This data describes a binding interaction between two proteins.

Sequence of the first protein:
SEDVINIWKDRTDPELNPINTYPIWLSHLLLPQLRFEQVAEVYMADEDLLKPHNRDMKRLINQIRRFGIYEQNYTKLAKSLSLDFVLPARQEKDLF

Contacts between the two chains:
Residue E114 in the second protein is in contact with residue W47 in the first protein (closest heavy-atom distance 3.0 Å).
Residue Y104 in the second protein is in contact with residue L55 in the first protein (closest heavy-atom distance 3.7 Å).
Residue C128 in the second protein contacts residue L68 in the first protein (closest heavy-atom distance 4.1 Å).
Residue A46 in the second protein contacts residue K48 in the first protein (closest heavy-atom distance 3.0 Å).
Residue V82 in the second protein is in contact with residue V43 in the first protein (closest heavy-atom distance 4.4 Å).
Residue I144 in the second protein is in contact with residue I58 in the first protein (closest heavy-atom distance 3.7 Å).
Residue Y104 in the second protein interacts with residue I44 in the first protein (closest heavy-atom distance 3.5 Å).
Residue H94 in the second protein is in contact with residue K132 in the first protein (closest heavy-atom distance 3.4 Å).
Residue P73 in the second protein contacts residue I46 in the first protein (closest heavy-atom distance 4.3 Å).
Residue N129 in the second protein interacts with residue Q72 in the first protein (closest heavy-atom distance 2.5 Å).
Residue D146 in the second protein contacts residue L55 in the first protein (closest heavy-atom distance 3.6 Å).
Residue K148 in the second protein contacts residue E54 in the first protein (closest heavy-atom distance 4.2 Å).
Residue I52 in the second protein interacts with residue I46 in the first protein (closest heavy-atom distance 3.6 Å).
Residue H47 in the second protein is in contact with residue W47 in the first protein (closest heavy-atom distance 3.4 Å).
Residue K81 in the second protein is in contact with residue V43 in the first protein (closest heavy-atom distance 3.0 Å).
Residue E125 in the second protein contacts residue W64 in the first protein (closest heavy-atom distance 3.0 Å).
Residue Y106 in the second protein is in contact with residue W64 in the first protein (closest heavy-atom distance 3.5 Å).
Residue H47 in the second protein is in contact with residue K48 in the first protein (closest heavy-atom distance 3.9 Å).
Residue S126 in the second protein contacts residue R94 in the first protein (closest heavy-atom distance 3.5 Å).
Residue I111 in the second protein interacts with residue W47 in the first protein (closest heavy-atom distance 3.5 Å).
Residue Y106 in the second protein contacts residue Y61 in the first protein (closest heavy-atom distance 4.0 Å).
Residue R49 in the second protein interacts with residue D42 in the first protein (closest heavy-atom distance 3.6 Å).
Residue R103 in the second protein is in contact with residue Y61 in the first protein (closest heavy-atom distance 3.6 Å).
Residue I144 in the second protein interacts with residue L69 in the first protein (closest heavy-atom distance 3.8 Å).
Residue Y91 in the second protein contacts residue L134 in the first protein (closest heavy-atom distance 3.8 Å).
Residue R103 in the second protein interacts with residue N56 in the first protein (closest heavy-atom distance 3.2 Å).
Residue N129 in the second protein is in contact with residue L68 in the first protein (closest heavy-atom distance 3.3 Å).
Residue R49 in the second protein contacts residue I46 in the first protein (closest heavy-atom distance 3.1 Å).
Residue E147 in the second protein contacts residue L55 in the first protein (closest heavy-atom distance 3.9 Å).
Residue P151 in the second protein is in contact with residue E41 in the first protein (closest heavy-atom distance 4.4 Å).
Residue R103 in the second protein interacts with residue L55 in the first protein (closest heavy-atom distance 3.5 Å).
Residue I111 in the second protein is in contact with residue I46 in the first protein (closest heavy-atom distance 3.4 Å).
Residue E114 in the second protein contacts residue R50 in the first protein (closest heavy-atom distance 2.9 Å).
Residue H94 in the second protein contacts residue L134 in the first protein (closest heavy-atom distance 4.2 Å).
Residue Y106 in the second protein is in contact with residue L65 in the first protein (closest heavy-atom distance 4.0 Å).
Residue R103 in the second protein is in contact with residue I58 in the first protein (closest heavy-atom distance 3.2 Å).
Residue K81 in the second protein contacts residue D42 in the first protein (closest heavy-atom distance 4.5 Å).
Residue V102 in the second protein contacts residue L68 in the first protein (closest heavy-atom distance 4.3 Å).
Residue I108 in the second protein is in contact with residue I44 in the first protein (closest heavy-atom distance 3.5 Å).
Residue R49 in the second protein contacts residue N45 in the first protein (closest heavy-atom distance 3.3 Å).
Residue I115 in the second protein contacts residue W47 in the first protein (closest heavy-atom distance 4.0 Å).
Residue I132 in the second protein interacts with residue L68 in the first protein (closest heavy-atom distance 3.9 Å).
Residue E107 in the second protein interacts with residue E54 in the first protein (closest heavy-atom distance 4.1 Å).
Residue K148 in the second protein contacts residue L55 in the first protein (closest heavy-atom distance 3.7 Å).
Residue V142 in the second protein is in contact with residue L69 in the first protein (closest heavy-atom distance 3.7 Å).
Residue C128 in the second protein interacts with residue W64 in the first protein (closest heavy-atom distance 3.6 Å).
Residue I48 in the second protein interacts with residue K48 in the first protein (closest heavy-atom distance 3.6 Å).
Residue I48 in the second protein contacts residue I46 in the first protein (closest heavy-atom distance 3.4 Å).
Residue T123 in the second protein is in contact with residue R94 in the first protein (closest heavy-atom distance 4.0 Å).
Residue E107 in the second protein is in contact with residue I44 in the first protein (closest heavy-atom distance 3.2 Å).
Residue V102 in the second protein is in contact with residue L65 in the first protein (closest heavy-atom distance 3.6 Å).
Residue L124 in the second protein interacts with residue W64 in the first protein (closest heavy-atom distance 3.5 Å).
Residue E125 in the second protein interacts with residue R94 in the first protein (closest heavy-atom distance 3.3 Å).
Residue R49 in the second protein is in contact with residue S40 in the first protein (closest heavy-atom distance 2.9 Å).
Residue R49 in the second protein is in contact with residue K48 in the first protein (closest heavy-atom distance 4.1 Å).
Residue V102 in the second protein is in contact with residue L69 in the first protein (closest heavy-atom distance 3.6 Å).
Residue I132 in the second protein is in contact with residue Q72 in the first protein (closest heavy-atom distance 3.7 Å).
Residue E107 in the second protein contacts residue P53 in the first protein (closest heavy-atom distance 3.0 Å).
Residue I111 in the second protein interacts with residue I44 in the first protein (closest heavy-atom distance 4.0 Å).
Residue Y104 in the second protein is in contact with residue V43 in the first protein (closest heavy-atom distance 3.8 Å).

Sequence of the second protein:
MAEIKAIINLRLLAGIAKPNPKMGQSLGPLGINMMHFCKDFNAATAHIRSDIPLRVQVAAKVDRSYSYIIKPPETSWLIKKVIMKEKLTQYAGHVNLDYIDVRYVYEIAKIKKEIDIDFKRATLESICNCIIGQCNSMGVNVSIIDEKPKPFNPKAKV